Sequence of chain B:
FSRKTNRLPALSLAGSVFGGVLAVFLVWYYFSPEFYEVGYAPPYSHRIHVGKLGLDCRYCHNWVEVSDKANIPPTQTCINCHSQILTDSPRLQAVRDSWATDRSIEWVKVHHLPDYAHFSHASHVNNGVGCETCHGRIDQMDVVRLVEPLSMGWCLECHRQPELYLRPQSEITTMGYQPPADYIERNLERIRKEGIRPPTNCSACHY

Residue-level contacts at the interface:
Residue S791 in chain A is in contact with residue R201 in chain B (closest heavy-atom distance 3.1 Å).
Residue K80 in chain A is in contact with residue E110 in chain B (closest heavy-atom distance 3.3 Å).
Residue M892 in chain A is in contact with residue Y211 in chain B (closest heavy-atom distance 2.8 Å).
Residue D792 in chain A contacts residue R201 in chain B (closest heavy-atom distance 3.2 Å).
Residue S885 in chain A interacts with residue S207 in chain B (closest heavy-atom distance 3.5 Å).
Residue L82 in chain A contacts residue S108 in chain B (closest heavy-atom distance 3.0 Å).
Residue I95 in chain A is in contact with residue S71 in chain B (closest heavy-atom distance 3.1 Å).
Residue V85 in chain A is in contact with residue S102 in chain B (closest heavy-atom distance 3.4 Å).
Residue N961 in chain A contacts residue S127 in chain B (closest heavy-atom distance 3.9 Å).
Residue L82 in chain A contacts residue E110 in chain B (closest heavy-atom distance 3.8 Å).
Residue Q87 in chain A is in contact with residue P78 in chain B (closest heavy-atom distance 3.0 Å).
Residue D934 in chain A is in contact with residue Y211 in chain B (closest heavy-atom distance 4.0 Å).
Residue P83 in chain A interacts with residue W111 in chain B (closest heavy-atom distance 3.8 Å).
Residue P83 in chain A contacts residue I76 in chain B (closest heavy-atom distance 3.8 Å).
Residue I81 in chain A contacts residue I109 in chain B (closest heavy-atom distance 3.8 Å).
Residue R795 in chain A contacts residue R201 in chain B (closest heavy-atom distance 3.9 Å).
Residue Y84 in chain A is in contact with residue T79 in chain B (closest heavy-atom distance 3.2 Å).
Residue N895 in chain A interacts with residue H210 in chain B (closest heavy-atom distance 3.4 Å).
Residue Q951 in chain A contacts residue Y211 in chain B (closest heavy-atom distance 2.7 Å).
Residue Y84 in chain A interacts with residue P78 in chain B (closest heavy-atom distance 3.3 Å).
Residue T936 in chain A interacts with residue Y120 in chain B (closest heavy-atom distance 3.5 Å).
Residue P93 in chain A interacts with residue N75 in chain B (closest heavy-atom distance 3.7 Å).
Residue I962 in chain A interacts with residue S127 in chain B (closest heavy-atom distance 3.4 Å).
Residue P886 in chain A is in contact with residue N205 in chain B (closest heavy-atom distance 3.4 Å).
Residue E955 in chain A is in contact with residue D72 in chain B (closest heavy-atom distance 3.4 Å).
Residue R958 in chain A is in contact with residue Y211 in chain B (closest heavy-atom distance 3.9 Å).
Residue V893 in chain A interacts with residue Y211 in chain B (closest heavy-atom distance 3.8 Å).
Residue R954 in chain A contacts residue Y211 in chain B (closest heavy-atom distance 3.2 Å).
Residue P83 in chain A contacts residue S108 in chain B (closest heavy-atom distance 2.9 Å).
Residue I962 in chain A contacts residue A126 in chain B (closest heavy-atom distance 3.1 Å).
Residue V883 in chain A interacts with residue C206 in chain B (closest heavy-atom distance 3.9 Å).
Residue V85 in chain A is in contact with residue D106 in chain B (closest heavy-atom distance 3.9 Å).
Residue V85 in chain A interacts with residue W103 in chain B (closest heavy-atom distance 3.0 Å).
Residue I92 in chain A is in contact with residue W67 in chain B (closest heavy-atom distance 3.5 Å).
Residue E955 in chain A contacts residue Y211 in chain B (closest heavy-atom distance 3.1 Å).
Residue V893 in chain A contacts residue H210 in chain B (closest heavy-atom distance 3.6 Å).
Residue R86 in chain A contacts residue W103 in chain B (closest heavy-atom distance 3.4 Å).
Residue N895 in chain A is in contact with residue Y120 in chain B (closest heavy-atom distance 3.1 Å).
Residue R954 in chain A contacts residue S207 in chain B (closest heavy-atom distance 2.9 Å).
Residue E891 in chain A contacts residue Y211 in chain B (closest heavy-atom distance 3.0 Å).
Residue K964 in chain A contacts residue E198 in chain B (closest heavy-atom distance 2.5 Å).
Residue P83 in chain A is in contact with residue P77 in chain B (closest heavy-atom distance 3.3 Å).
Residue D934 in chain A interacts with residue H122 in chain B (closest heavy-atom distance 3.2 Å).
Residue V85 in chain A contacts residue S108 in chain B (closest heavy-atom distance 3.4 Å).
Residue R958 in chain A is in contact with residue S124 in chain B (closest heavy-atom distance 3.4 Å).
Residue I81 in chain A interacts with residue I76 in chain B (closest heavy-atom distance 3.6 Å).
Residue R76 in chain A interacts with residue H116 in chain B (closest heavy-atom distance 3.2 Å).
Residue L82 in chain A is in contact with residue I109 in chain B (closest heavy-atom distance 3.6 Å).
Residue V85 in chain A interacts with residue Q80 in chain B (closest heavy-atom distance 3.5 Å).
Residue E891 in chain A is in contact with residue S207 in chain B (closest heavy-atom distance 3.0 Å).
Residue K80 in chain A is in contact with residue V112 in chain B (closest heavy-atom distance 3.2 Å).
Residue I962 in chain A is in contact with residue N130 in chain B (closest heavy-atom distance 3.4 Å).
Residue V893 in chain A is in contact with residue C206 in chain B (closest heavy-atom distance 3.8 Å).
Residue I81 in chain A interacts with residue W111 in chain B (closest heavy-atom distance 2.9 Å).
Residue V950 in chain A is in contact with residue Y211 in chain B (closest heavy-atom distance 4.0 Å).
Residue R954 in chain A contacts residue A208 in chain B (closest heavy-atom distance 3.6 Å).
Residue T936 in chain A is in contact with residue H210 in chain B (closest heavy-atom distance 3.7 Å).
Residue I81 in chain A is in contact with residue K113 in chain B (closest heavy-atom distance 3.7 Å).
Residue K80 in chain A interacts with residue W111 in chain B (closest heavy-atom distance 3.3 Å).
Residue N961 in chain A interacts with residue N131 in chain B (closest heavy-atom distance 3.8 Å).

Sequence of chain A:
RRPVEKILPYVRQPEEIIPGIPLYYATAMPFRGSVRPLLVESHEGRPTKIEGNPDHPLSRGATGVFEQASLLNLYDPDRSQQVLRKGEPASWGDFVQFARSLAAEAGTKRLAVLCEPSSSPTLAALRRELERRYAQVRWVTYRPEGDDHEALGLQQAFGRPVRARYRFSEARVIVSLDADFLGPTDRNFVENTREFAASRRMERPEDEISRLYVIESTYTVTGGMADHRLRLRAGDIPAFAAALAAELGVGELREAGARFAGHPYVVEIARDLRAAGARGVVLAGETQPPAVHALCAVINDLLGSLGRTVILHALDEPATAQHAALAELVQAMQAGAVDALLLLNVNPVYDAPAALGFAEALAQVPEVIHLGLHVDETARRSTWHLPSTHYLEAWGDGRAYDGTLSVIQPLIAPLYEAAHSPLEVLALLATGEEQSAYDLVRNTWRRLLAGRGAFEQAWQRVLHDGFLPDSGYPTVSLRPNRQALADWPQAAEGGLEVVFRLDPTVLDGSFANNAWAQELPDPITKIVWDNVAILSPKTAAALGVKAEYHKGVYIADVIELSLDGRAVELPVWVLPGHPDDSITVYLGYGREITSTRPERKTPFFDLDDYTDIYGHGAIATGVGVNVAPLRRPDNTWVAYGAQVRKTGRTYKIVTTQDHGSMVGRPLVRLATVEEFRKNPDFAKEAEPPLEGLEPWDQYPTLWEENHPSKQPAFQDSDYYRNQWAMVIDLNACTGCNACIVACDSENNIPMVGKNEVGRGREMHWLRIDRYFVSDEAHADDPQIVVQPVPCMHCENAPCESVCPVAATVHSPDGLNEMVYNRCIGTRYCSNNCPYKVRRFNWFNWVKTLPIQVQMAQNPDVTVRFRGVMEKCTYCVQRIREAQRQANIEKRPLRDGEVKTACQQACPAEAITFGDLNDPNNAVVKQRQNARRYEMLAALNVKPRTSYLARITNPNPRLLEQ

This data describes a binding interaction between two proteins.